Sequence of the second protein:
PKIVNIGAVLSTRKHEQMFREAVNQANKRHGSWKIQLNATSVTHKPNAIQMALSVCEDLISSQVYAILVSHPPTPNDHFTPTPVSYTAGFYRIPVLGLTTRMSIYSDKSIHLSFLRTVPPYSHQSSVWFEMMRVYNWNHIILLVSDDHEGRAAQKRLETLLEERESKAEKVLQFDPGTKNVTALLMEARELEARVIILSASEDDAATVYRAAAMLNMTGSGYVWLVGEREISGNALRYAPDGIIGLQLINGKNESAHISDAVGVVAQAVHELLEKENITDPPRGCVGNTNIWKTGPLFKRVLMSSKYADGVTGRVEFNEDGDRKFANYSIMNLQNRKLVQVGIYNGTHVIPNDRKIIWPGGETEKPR

This data describes a binding interaction between two proteins.

Sequence of the first protein:
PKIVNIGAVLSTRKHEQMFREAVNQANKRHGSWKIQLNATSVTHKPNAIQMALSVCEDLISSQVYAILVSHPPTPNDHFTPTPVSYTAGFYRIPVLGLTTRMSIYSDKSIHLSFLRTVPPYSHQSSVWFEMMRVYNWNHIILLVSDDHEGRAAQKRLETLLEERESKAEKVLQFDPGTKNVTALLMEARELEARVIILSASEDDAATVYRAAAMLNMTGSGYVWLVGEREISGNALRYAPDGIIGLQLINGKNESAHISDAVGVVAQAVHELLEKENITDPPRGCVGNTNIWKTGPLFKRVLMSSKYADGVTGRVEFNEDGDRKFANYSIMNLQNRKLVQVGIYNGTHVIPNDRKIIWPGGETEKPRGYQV

Residue-level contacts at the interface:
Residue C59 in the first protein contacts residue I113 in the second protein (closest heavy-atom distance 4.0 Å).
Residue N291 in the first protein interacts with residue L115 in the second protein (closest heavy-atom distance 4.3 Å).
Residue L115 in the first protein interacts with residue T292 in the second protein (closest heavy-atom distance 4.1 Å).
Residue Y89 in the first protein contacts residue A55 in the second protein (closest heavy-atom distance 3.3 Å).
Residue I52 in the first protein interacts with residue H151 in the second protein (closest heavy-atom distance 4.0 Å).
Residue L56 in the first protein interacts with residue H151 in the second protein (closest heavy-atom distance 4.3 Å).
Residue I52 in the first protein interacts with residue I107 in the second protein (closest heavy-atom distance 3.7 Å).
Residue R95 in the first protein is in contact with residue N293 in the second protein (closest heavy-atom distance 3.8 Å).
Residue S112 in the first protein is in contact with residue G290 in the second protein (closest heavy-atom distance 4.0 Å).
Residue Y89 in the first protein interacts with residue Y89 in the second protein (closest heavy-atom distance 3.5 Å).
Residue L115 in the first protein contacts residue N291 in the second protein (closest heavy-atom distance 3.7 Å).
Residue R95 in the first protein interacts with residue Y94 in the second protein (closest heavy-atom distance 4.3 Å).
Residue I52 in the first protein interacts with residue F82 in the second protein (closest heavy-atom distance 3.8 Å).
Residue I107 in the first protein contacts residue I52 in the second protein (closest heavy-atom distance 3.5 Å).
Residue Y94 in the first protein interacts with residue R95 in the second protein (closest heavy-atom distance 4.1 Å).
Residue Q53 in the first protein is in contact with residue R154 in the second protein (closest heavy-atom distance 3.0 Å).
Residue A55 in the first protein is in contact with residue Y89 in the second protein (closest heavy-atom distance 3.4 Å).
Residue I107 in the first protein interacts with residue L56 in the second protein (closest heavy-atom distance 4.0 Å).
Residue S112 in the first protein contacts residue C288 in the second protein (closest heavy-atom distance 2.8 Å).
Residue R154 in the first protein contacts residue Q53 in the second protein (closest heavy-atom distance 3.2 Å).
Residue G290 in the first protein is in contact with residue K111 in the second protein (closest heavy-atom distance 3.5 Å).
Residue T90 in the first protein is in contact with residue Y89 in the second protein (closest heavy-atom distance 4.0 Å).
Residue S112 in the first protein is in contact with residue C59 in the second protein (closest heavy-atom distance 3.6 Å).
Residue V289 in the first protein contacts residue K111 in the second protein (closest heavy-atom distance 3.5 Å).
Residue H151 in the first protein is in contact with residue Q53 in the second protein (closest heavy-atom distance 3.7 Å).
Residue K302 in the first protein contacts residue T292 in the second protein (closest heavy-atom distance 3.8 Å).
Residue R95 in the first protein contacts residue I294 in the second protein (closest heavy-atom distance 3.5 Å).
Residue R95 in the first protein contacts residue R95 in the second protein (closest heavy-atom distance 4.3 Å).
Residue I113 in the first protein interacts with residue T90 in the second protein (closest heavy-atom distance 3.4 Å).
Residue I294 in the first protein interacts with residue I294 in the second protein (closest heavy-atom distance 4.1 Å).
Residue L115 in the first protein is in contact with residue Y94 in the second protein (closest heavy-atom distance 3.6 Å).
Residue T292 in the first protein interacts with residue P299 in the second protein (closest heavy-atom distance 4.1 Å).
Residue S112 in the first protein contacts residue Y94 in the second protein (closest heavy-atom distance 4.3 Å).
Residue I113 in the first protein contacts residue A55 in the second protein (closest heavy-atom distance 3.6 Å).
Residue H151 in the first protein is in contact with residue L56 in the second protein (closest heavy-atom distance 3.8 Å).
Residue C59 in the first protein contacts residue S112 in the second protein (closest heavy-atom distance 3.7 Å).
Residue Q53 in the first protein interacts with residue H151 in the second protein (closest heavy-atom distance 4.0 Å).
Residue P299 in the first protein interacts with residue T292 in the second protein (closest heavy-atom distance 4.1 Å).
Residue D110 in the first protein interacts with residue L56 in the second protein (closest heavy-atom distance 3.4 Å).
Residue Y94 in the first protein contacts residue L115 in the second protein (closest heavy-atom distance 3.8 Å).
Residue T90 in the first protein is in contact with residue I113 in the second protein (closest heavy-atom distance 3.8 Å).
Residue N293 in the first protein contacts residue R95 in the second protein (closest heavy-atom distance 3.9 Å).
Residue C288 in the first protein is in contact with residue S112 in the second protein (closest heavy-atom distance 3.4 Å).
Residue F82 in the first protein interacts with residue I52 in the second protein (closest heavy-atom distance 3.6 Å).
Residue R95 in the first protein interacts with residue F93 in the second protein (closest heavy-atom distance 2.8 Å).
Residue T292 in the first protein interacts with residue L115 in the second protein (closest heavy-atom distance 3.8 Å).
Residue L56 in the first protein contacts residue D110 in the second protein (closest heavy-atom distance 3.8 Å).
Residue F93 in the first protein interacts with residue L115 in the second protein (closest heavy-atom distance 3.7 Å).
Residue A55 in the first protein is in contact with residue I113 in the second protein (closest heavy-atom distance 3.6 Å).
Residue R95 in the first protein contacts residue T292 in the second protein (closest heavy-atom distance 2.5 Å).
Residue G92 in the first protein is in contact with residue F93 in the second protein (closest heavy-atom distance 3.1 Å).
Residue Y89 in the first protein interacts with residue T90 in the second protein (closest heavy-atom distance 4.1 Å).
Residue T292 in the first protein contacts residue R95 in the second protein (closest heavy-atom distance 2.7 Å).
Residue I294 in the first protein contacts residue R95 in the second protein (closest heavy-atom distance 3.4 Å).
Residue F93 in the first protein contacts residue G92 in the second protein (closest heavy-atom distance 3.0 Å).
Residue L56 in the first protein is in contact with residue I107 in the second protein (closest heavy-atom distance 3.9 Å).
Residue L115 in the first protein interacts with residue F93 in the second protein (closest heavy-atom distance 3.9 Å).
Residue F93 in the first protein contacts residue R95 in the second protein (closest heavy-atom distance 2.7 Å).
Residue L56 in the first protein interacts with residue I113 in the second protein (closest heavy-atom distance 3.8 Å).
Residue S112 in the first protein is in contact with residue V289 in the second protein (closest heavy-atom distance 2.8 Å).